These two protein chains interact to form a complex.

Sequence of protein 2:
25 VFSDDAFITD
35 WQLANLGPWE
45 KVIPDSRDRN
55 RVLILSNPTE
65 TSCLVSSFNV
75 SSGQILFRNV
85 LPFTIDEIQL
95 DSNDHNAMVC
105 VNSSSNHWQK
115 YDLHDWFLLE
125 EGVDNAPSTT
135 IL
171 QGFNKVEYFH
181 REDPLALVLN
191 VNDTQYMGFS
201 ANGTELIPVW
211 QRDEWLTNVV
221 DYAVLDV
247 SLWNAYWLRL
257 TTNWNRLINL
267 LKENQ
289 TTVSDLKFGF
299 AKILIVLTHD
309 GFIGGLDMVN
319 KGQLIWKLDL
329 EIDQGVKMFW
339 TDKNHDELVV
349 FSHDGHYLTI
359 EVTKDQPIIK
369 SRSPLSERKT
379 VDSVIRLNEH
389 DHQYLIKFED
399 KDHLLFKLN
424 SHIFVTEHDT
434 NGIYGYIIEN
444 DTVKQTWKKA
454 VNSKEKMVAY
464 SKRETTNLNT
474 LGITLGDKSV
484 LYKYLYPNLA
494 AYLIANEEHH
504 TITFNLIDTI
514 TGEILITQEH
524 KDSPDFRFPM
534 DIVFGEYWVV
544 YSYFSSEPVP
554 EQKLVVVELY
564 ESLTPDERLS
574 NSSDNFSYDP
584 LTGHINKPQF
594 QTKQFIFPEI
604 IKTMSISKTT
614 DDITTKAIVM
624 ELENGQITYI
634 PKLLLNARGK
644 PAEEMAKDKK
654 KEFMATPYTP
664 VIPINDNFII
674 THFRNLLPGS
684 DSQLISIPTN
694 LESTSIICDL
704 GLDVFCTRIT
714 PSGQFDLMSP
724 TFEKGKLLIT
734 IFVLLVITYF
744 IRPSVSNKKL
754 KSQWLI

Sequence of protein 1:
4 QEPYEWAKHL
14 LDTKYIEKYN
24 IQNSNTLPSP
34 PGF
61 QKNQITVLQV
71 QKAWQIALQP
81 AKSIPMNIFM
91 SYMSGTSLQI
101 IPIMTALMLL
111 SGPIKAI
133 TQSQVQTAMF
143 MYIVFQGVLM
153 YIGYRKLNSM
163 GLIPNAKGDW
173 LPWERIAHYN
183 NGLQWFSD

Interface contacts:
Residue N491 in protein 2 interacts with residue N182 in protein 1 (closest heavy-atom distance 2.7 Å).
Residue H425 in protein 2 contacts residue G184 in protein 1 (closest heavy-atom distance 3.5 Å).
Residue D569 in protein 2 interacts with residue K169 in protein 1 (closest heavy-atom distance 3.3 Å).
Residue T477 in protein 2 interacts with residue L173 in protein 1 (closest heavy-atom distance 3.7 Å).
Residue N491 in protein 2 is in contact with residue W187 in protein 1 (closest heavy-atom distance 3.4 Å).
Residue S580 in protein 2 contacts residue N183 in protein 1 (closest heavy-atom distance 3.5 Å).
Residue H425 in protein 2 is in contact with residue Q186 in protein 1 (closest heavy-atom distance 3.2 Å).
Residue I383 in protein 2 contacts residue D190 in protein 1 (closest heavy-atom distance 3.5 Å).
Residue Y485 in protein 2 is in contact with residue K169 in protein 1 (closest heavy-atom distance 3.3 Å).
Residue F427 in protein 2 is in contact with residue Q186 in protein 1 (closest heavy-atom distance 2.8 Å).
Residue P583 in protein 2 interacts with residue L185 in protein 1 (closest heavy-atom distance 3.7 Å).
Residue R571 in protein 2 contacts residue R177 in protein 1 (closest heavy-atom distance 2.7 Å).
Residue T429 in protein 2 interacts with residue F188 in protein 1 (closest heavy-atom distance 3.2 Å).
Residue Y581 in protein 2 is in contact with residue N182 in protein 1 (closest heavy-atom distance 3.7 Å).
Residue N589 in protein 2 contacts residue Y181 in protein 1 (closest heavy-atom distance 2.7 Å).
Residue D577 in protein 2 interacts with residue R177 in protein 1 (closest heavy-atom distance 2.5 Å).
Residue R571 in protein 2 contacts residue A179 in protein 1 (closest heavy-atom distance 3.2 Å).
Residue K481 in protein 2 contacts residue G170 in protein 1 (closest heavy-atom distance 2.7 Å).
Residue R571 in protein 2 is in contact with residue E176 in protein 1 (closest heavy-atom distance 3.4 Å).
Residue K465 in protein 2 contacts residue S189 in protein 1 (closest heavy-atom distance 3.6 Å).
Residue Y485 in protein 2 is in contact with residue L173 in protein 1 (closest heavy-atom distance 3.6 Å).
Residue S573 in protein 2 contacts residue Y181 in protein 1 (closest heavy-atom distance 3.3 Å).
Residue Y489 in protein 2 contacts residue Y181 in protein 1 (closest heavy-atom distance 3.5 Å).
Residue R571 in protein 2 interacts with residue I178 in protein 1 (closest heavy-atom distance 3.7 Å).
Residue Y463 in protein 2 interacts with residue S189 in protein 1 (closest heavy-atom distance 3.0 Å).
Residue T477 in protein 2 is in contact with residue G170 in protein 1 (closest heavy-atom distance 3.7 Å).
Residue F427 in protein 2 contacts residue F188 in protein 1 (closest heavy-atom distance 3.0 Å).
Residue T429 in protein 2 contacts residue S189 in protein 1 (closest heavy-atom distance 3.4 Å).
Residue L385 in protein 2 interacts with residue F188 in protein 1 (closest heavy-atom distance 2.9 Å).
Residue T429 in protein 2 contacts residue D190 in protein 1 (closest heavy-atom distance 3.2 Å).
Residue L471 in protein 2 is in contact with residue I178 in protein 1 (closest heavy-atom distance 3.7 Å).
Residue S575 in protein 2 interacts with residue R177 in protein 1 (closest heavy-atom distance 2.4 Å).
Residue V483 in protein 2 interacts with residue K169 in protein 1 (closest heavy-atom distance 3.4 Å).
Residue S424 in protein 2 contacts residue G184 in protein 1 (closest heavy-atom distance 2.5 Å).
Residue V428 in protein 2 is in contact with residue F188 in protein 1 (closest heavy-atom distance 3.2 Å).
Residue Y581 in protein 2 contacts residue H180 in protein 1 (closest heavy-atom distance 3.6 Å).
Residue K481 in protein 2 contacts residue K169 in protein 1 (closest heavy-atom distance 3.6 Å).
Residue P490 in protein 2 contacts residue Y181 in protein 1 (closest heavy-atom distance 3.7 Å).
Residue Y581 in protein 2 contacts residue Y181 in protein 1 (closest heavy-atom distance 3.1 Å).
Residue K465 in protein 2 interacts with residue W187 in protein 1 (closest heavy-atom distance 3.5 Å).
Residue P583 in protein 2 contacts residue Y181 in protein 1 (closest heavy-atom distance 3.3 Å).
Residue Y485 in protein 2 contacts residue E176 in protein 1 (closest heavy-atom distance 3.0 Å).
Residue I426 in protein 2 contacts residue F188 in protein 1 (closest heavy-atom distance 3.6 Å).
Residue I383 in protein 2 contacts residue S189 in protein 1 (closest heavy-atom distance 3.7 Å).
Residue L474 in protein 2 interacts with residue E176 in protein 1 (closest heavy-atom distance 3.4 Å).
Residue K481 in protein 2 interacts with residue G163 in protein 1 (closest heavy-atom distance 3.3 Å).
Residue N386 in protein 2 contacts residue Q186 in protein 1 (closest heavy-atom distance 3.0 Å).
Residue T429 in protein 2 is in contact with residue W187 in protein 1 (closest heavy-atom distance 3.3 Å).
Residue H431 in protein 2 is in contact with residue D190 in protein 1 (closest heavy-atom distance 3.3 Å).
Residue K481 in protein 2 is in contact with residue A168 in protein 1 (closest heavy-atom distance 3.3 Å).
Residue L492 in protein 2 contacts residue W187 in protein 1 (closest heavy-atom distance 3.3 Å).
Residue G475 in protein 2 is in contact with residue L173 in protein 1 (closest heavy-atom distance 3.6 Å).
Residue I426 in protein 2 interacts with residue Q186 in protein 1 (closest heavy-atom distance 3.5 Å).
Residue S381 in protein 2 contacts residue D190 in protein 1 (closest heavy-atom distance 3.2 Å).
Residue T512 in protein 2 is in contact with residue W187 in protein 1 (closest heavy-atom distance 3.3 Å).
Residue H425 in protein 2 interacts with residue L185 in protein 1 (closest heavy-atom distance 3.3 Å).
Residue V483 in protein 2 is in contact with residue G170 in protein 1 (closest heavy-atom distance 3.7 Å).
Residue N386 in protein 2 interacts with residue F188 in protein 1 (closest heavy-atom distance 3.2 Å).
Residue F427 in protein 2 contacts residue W187 in protein 1 (closest heavy-atom distance 3.3 Å).
Residue K481 in protein 2 interacts with residue D171 in protein 1 (closest heavy-atom distance 3.3 Å).